Sequence of chain B:
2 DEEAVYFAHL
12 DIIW

Residue-level contacts at the interface:
Residue D187 in chain A is in contact with residue H10 in chain B (closest heavy-atom distance 3.6 Å).
Residue K182 in chain A contacts residue H10 in chain B (closest heavy-atom distance 3.2 Å).
Residue N179 in chain A is in contact with residue I14 in chain B (closest heavy-atom distance 3.7 Å).
Residue M266 in chain A contacts residue E3 in chain B (closest heavy-atom distance 4.1 Å).
Residue K182 in chain A is in contact with residue A9 in chain B (closest heavy-atom distance 4.0 Å).
Residue K203 in chain A contacts residue I14 in chain B (closest heavy-atom distance 4.7 Å).
Residue E186 in chain A contacts residue H10 in chain B (closest heavy-atom distance 2.8 Å).
Residue V198 in chain A interacts with residue I14 in chain B (closest heavy-atom distance 4.0 Å).
Residue L360 in chain A contacts residue I13 in chain B (closest heavy-atom distance 4.5 Å).
Residue L386 in chain A contacts residue D12 in chain B (closest heavy-atom distance 3.8 Å).
Residue W188 in chain A interacts with residue I14 in chain B (closest heavy-atom distance 3.8 Å).
Residue N179 in chain A contacts residue I13 in chain B (closest heavy-atom distance 3.8 Å).
Residue R378 in chain A interacts with residue E4 in chain B (closest heavy-atom distance 4.4 Å).
Residue P199 in chain A is in contact with residue I14 in chain B (closest heavy-atom distance 3.8 Å).
Residue C276 in chain A is in contact with residue I14 in chain B (closest heavy-atom distance 4.1 Å).
Residue H361 in chain A contacts residue W15 in chain B (closest heavy-atom distance 3.2 Å).
Residue L277 in chain A contacts residue A9 in chain B (closest heavy-atom distance 3.9 Å).
Residue D389 in chain A is in contact with residue I13 in chain B (closest heavy-atom distance 3.8 Å).
Residue K294 in chain A is in contact with residue W15 in chain B (closest heavy-atom distance 3.5 Å).
Residue Y371 in chain A is in contact with residue A5 in chain B (closest heavy-atom distance 3.7 Å).
Residue I117 in chain A interacts with residue L11 in chain B (closest heavy-atom distance 3.8 Å).
Residue M266 in chain A is in contact with residue Y7 in chain B (closest heavy-atom distance 4.7 Å).
Residue I275 in chain A contacts residue A9 in chain B (closest heavy-atom distance 4.0 Å).
Residue I275 in chain A contacts residue H10 in chain B (closest heavy-atom distance 3.2 Å).
Residue D389 in chain A is in contact with residue F8 in chain B (closest heavy-atom distance 4.2 Å).
Residue Y268 in chain A interacts with residue E4 in chain B (closest heavy-atom distance 3.8 Å).
Residue W357 in chain A contacts residue W15 in chain B (closest heavy-atom distance 3.5 Å).
Residue K182 in chain A contacts residue I14 in chain B (closest heavy-atom distance 3.4 Å).
Residue L273 in chain A is in contact with residue H10 in chain B (closest heavy-atom distance 4.3 Å).
Residue R378 in chain A is in contact with residue D2 in chain B (closest heavy-atom distance 4.4 Å).
Residue I275 in chain A is in contact with residue V6 in chain B (closest heavy-atom distance 3.2 Å).
Residue R364 in chain A is in contact with residue W15 in chain B (closest heavy-atom distance 2.8 Å).
Residue L386 in chain A is in contact with residue L11 in chain B (closest heavy-atom distance 3.3 Å).
Residue Y390 in chain A contacts residue I13 in chain B (closest heavy-atom distance 3.7 Å).
Residue L298 in chain A interacts with residue W15 in chain B (closest heavy-atom distance 3.5 Å).
Residue F261 in chain A is in contact with residue I14 in chain B (closest heavy-atom distance 4.7 Å).
Residue L386 in chain A interacts with residue F8 in chain B (closest heavy-atom distance 4.4 Å).
Residue Q202 in chain A contacts residue I14 in chain B (closest heavy-atom distance 3.7 Å).
Residue Q373 in chain A is in contact with residue D2 in chain B (closest heavy-atom distance 3.0 Å).
Residue I178 in chain A is in contact with residue I14 in chain B (closest heavy-atom distance 3.7 Å).
Residue M266 in chain A contacts residue V6 in chain B (closest heavy-atom distance 2.9 Å).
Residue Y390 in chain A is in contact with residue L11 in chain B (closest heavy-atom distance 2.4 Å).
Residue Y390 in chain A is in contact with residue D12 in chain B (closest heavy-atom distance 4.7 Å).
Residue K182 in chain A contacts residue D12 in chain B (closest heavy-atom distance 3.2 Å).
Residue Q202 in chain A contacts residue W15 in chain B (closest heavy-atom distance 3.2 Å).
Residue R364 in chain A contacts residue I13 in chain B (closest heavy-atom distance 3.8 Å).
Residue I115 in chain A interacts with residue Y7 in chain B (closest heavy-atom distance 2.9 Å).
Residue K203 in chain A is in contact with residue W15 in chain B (closest heavy-atom distance 3.3 Å).
Residue R364 in chain A interacts with residue D12 in chain B (closest heavy-atom distance 3.0 Å).
Residue I275 in chain A interacts with residue Y7 in chain B (closest heavy-atom distance 4.5 Å).
Residue Y268 in chain A interacts with residue Y7 in chain B (closest heavy-atom distance 3.1 Å).
Residue L277 in chain A is in contact with residue V6 in chain B (closest heavy-atom distance 4.4 Å).
Residue D389 in chain A interacts with residue D12 in chain B (closest heavy-atom distance 3.2 Å).
Residue V206 in chain A interacts with residue W15 in chain B (closest heavy-atom distance 4.5 Å).
Residue I115 in chain A is in contact with residue E4 in chain B (closest heavy-atom distance 3.6 Å).
Residue L360 in chain A contacts residue W15 in chain B (closest heavy-atom distance 3.6 Å).
Residue I393 in chain A is in contact with residue I13 in chain B (closest heavy-atom distance 4.3 Å).
Residue K367 in chain A contacts residue F8 in chain B (closest heavy-atom distance 3.1 Å).
Residue L382 in chain A is in contact with residue F8 in chain B (closest heavy-atom distance 3.3 Å).
Residue E186 in chain A interacts with residue L11 in chain B (closest heavy-atom distance 4.3 Å).

Sequence of chain A:
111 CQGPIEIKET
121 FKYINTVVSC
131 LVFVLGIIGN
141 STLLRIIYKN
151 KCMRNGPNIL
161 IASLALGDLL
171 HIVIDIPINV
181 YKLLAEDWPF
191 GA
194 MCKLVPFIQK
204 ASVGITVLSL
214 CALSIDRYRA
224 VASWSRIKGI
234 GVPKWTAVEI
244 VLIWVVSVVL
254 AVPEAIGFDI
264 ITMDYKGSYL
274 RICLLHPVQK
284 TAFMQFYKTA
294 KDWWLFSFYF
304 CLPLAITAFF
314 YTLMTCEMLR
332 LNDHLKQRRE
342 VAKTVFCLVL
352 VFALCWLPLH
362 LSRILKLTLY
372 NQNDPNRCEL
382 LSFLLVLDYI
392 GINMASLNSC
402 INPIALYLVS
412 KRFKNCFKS

The following describes two proteins that form a bound complex.